Sequence of protein 1:
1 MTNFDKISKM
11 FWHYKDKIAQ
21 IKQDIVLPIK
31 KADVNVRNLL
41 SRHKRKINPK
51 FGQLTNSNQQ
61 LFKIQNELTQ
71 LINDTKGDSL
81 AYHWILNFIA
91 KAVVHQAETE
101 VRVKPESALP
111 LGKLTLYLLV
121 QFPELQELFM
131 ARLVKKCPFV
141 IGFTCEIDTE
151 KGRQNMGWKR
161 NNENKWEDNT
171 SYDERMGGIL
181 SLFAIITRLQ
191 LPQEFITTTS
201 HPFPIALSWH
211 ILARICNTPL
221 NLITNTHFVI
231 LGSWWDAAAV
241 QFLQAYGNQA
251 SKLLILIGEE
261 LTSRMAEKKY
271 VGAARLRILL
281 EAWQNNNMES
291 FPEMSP

Residue-level contacts at the interface:
Residue N248 in protein 1 interacts with residue L37 in protein 2 (closest heavy-atom distance 4.2 Å).
Residue W209 in protein 1 contacts residue V28 in protein 2 (closest heavy-atom distance 4.4 Å).
Residue A213 in protein 1 interacts with residue P29 in protein 2 (closest heavy-atom distance 3.6 Å).
Residue H210 in protein 1 contacts residue D30 in protein 2 (closest heavy-atom distance 2.9 Å).
Residue K252 in protein 1 contacts residue R19 in protein 2 (closest heavy-atom distance 4.5 Å).
Residue L256 in protein 1 is in contact with residue F23 in protein 2 (closest heavy-atom distance 3.6 Å).
Residue K252 in protein 1 is in contact with residue I17 in protein 2 (closest heavy-atom distance 3.0 Å).
Residue W209 in protein 1 is in contact with residue P29 in protein 2 (closest heavy-atom distance 2.8 Å).
Residue C216 in protein 1 is in contact with residue G26 in protein 2 (closest heavy-atom distance 3.0 Å).
Residue A206 in protein 1 contacts residue P32 in protein 2 (closest heavy-atom distance 3.7 Å).
Residue Q249 in protein 1 is in contact with residue F23 in protein 2 (closest heavy-atom distance 3.5 Å).
Residue M1 in protein 1 contacts residue G26 in protein 2 (closest heavy-atom distance 3.5 Å).
Residue I7 in protein 1 contacts residue D30 in protein 2 (closest heavy-atom distance 4.4 Å).
Residue H210 in protein 1 interacts with residue I31 in protein 2 (closest heavy-atom distance 4.2 Å).
Residue L220 in protein 1 contacts residue L25 in protein 2 (closest heavy-atom distance 4.3 Å).
Residue A213 in protein 1 interacts with residue D30 in protein 2 (closest heavy-atom distance 4.3 Å).
Residue N217 in protein 1 contacts residue L27 in protein 2 (closest heavy-atom distance 3.0 Å).
Residue Y246 in protein 1 interacts with residue V38 in protein 2 (closest heavy-atom distance 3.4 Å).
Residue N217 in protein 1 contacts residue E24 in protein 2 (closest heavy-atom distance 4.3 Å).
Residue L253 in protein 1 is in contact with residue F23 in protein 2 (closest heavy-atom distance 3.8 Å).
Residue W209 in protein 1 contacts residue I31 in protein 2 (closest heavy-atom distance 3.8 Å).
Residue N217 in protein 1 interacts with residue G26 in protein 2 (closest heavy-atom distance 3.0 Å).
Residue L253 in protein 1 interacts with residue V28 in protein 2 (closest heavy-atom distance 4.0 Å).
Residue L256 in protein 1 is in contact with residue E24 in protein 2 (closest heavy-atom distance 4.0 Å).
Residue Q249 in protein 1 contacts residue L37 in protein 2 (closest heavy-atom distance 2.9 Å).
Residue M1 in protein 1 contacts residue V28 in protein 2 (closest heavy-atom distance 3.0 Å).
Residue T2 in protein 1 interacts with residue D30 in protein 2 (closest heavy-atom distance 3.1 Å).
Residue K252 in protein 1 contacts residue A20 in protein 2 (closest heavy-atom distance 2.9 Å).
Residue C216 in protein 1 is in contact with residue V28 in protein 2 (closest heavy-atom distance 3.7 Å).
Residue K252 in protein 1 contacts residue F23 in protein 2 (closest heavy-atom distance 3.6 Å).
Residue N217 in protein 1 is in contact with residue V28 in protein 2 (closest heavy-atom distance 2.9 Å).
Residue Q249 in protein 1 is in contact with residue V38 in protein 2 (closest heavy-atom distance 4.2 Å).
Residue Y246 in protein 1 contacts residue P32 in protein 2 (closest heavy-atom distance 3.5 Å).
Residue W209 in protein 1 contacts residue D30 in protein 2 (closest heavy-atom distance 3.3 Å).
Residue R214 in protein 1 is in contact with residue D30 in protein 2 (closest heavy-atom distance 2.9 Å).
Residue M1 in protein 1 contacts residue L27 in protein 2 (closest heavy-atom distance 3.5 Å).
Residue N248 in protein 1 interacts with residue V38 in protein 2 (closest heavy-atom distance 3.5 Å).
Residue R264 in protein 1 contacts residue L25 in protein 2 (closest heavy-atom distance 3.9 Å).
Residue W209 in protein 1 contacts residue P32 in protein 2 (closest heavy-atom distance 3.6 Å).
Residue E260 in protein 1 contacts residue L25 in protein 2 (closest heavy-atom distance 4.0 Å).
Residue L256 in protein 1 interacts with residue L25 in protein 2 (closest heavy-atom distance 3.8 Å).
Residue C216 in protein 1 contacts residue L25 in protein 2 (closest heavy-atom distance 3.4 Å).
Residue W209 in protein 1 interacts with residue F23 in protein 2 (closest heavy-atom distance 3.8 Å).
Residue K252 in protein 1 interacts with residue K22 in protein 2 (closest heavy-atom distance 3.7 Å).
Residue G247 in protein 1 is in contact with residue V38 in protein 2 (closest heavy-atom distance 4.0 Å).
Residue K252 in protein 1 is in contact with residue F18 in protein 2 (closest heavy-atom distance 3.0 Å).
Residue K252 in protein 1 is in contact with residue N21 in protein 2 (closest heavy-atom distance 3.8 Å).
Residue Q249 in protein 1 contacts residue F18 in protein 2 (closest heavy-atom distance 2.8 Å).
Residue N217 in protein 1 contacts residue L25 in protein 2 (closest heavy-atom distance 4.3 Å).
Residue H210 in protein 1 is in contact with residue P32 in protein 2 (closest heavy-atom distance 3.9 Å).
Residue Q249 in protein 1 is in contact with residue P33 in protein 2 (closest heavy-atom distance 3.8 Å).
Residue M1 in protein 1 contacts residue P29 in protein 2 (closest heavy-atom distance 3.9 Å).
Residue W209 in protein 1 contacts residue F18 in protein 2 (closest heavy-atom distance 4.0 Å).
Residue Y246 in protein 1 contacts residue P33 in protein 2 (closest heavy-atom distance 4.0 Å).
Residue L256 in protein 1 interacts with residue V28 in protein 2 (closest heavy-atom distance 3.4 Å).
Residue M1 in protein 1 interacts with residue D30 in protein 2 (closest heavy-atom distance 3.6 Å).
Residue W209 in protein 1 is in contact with residue P33 in protein 2 (closest heavy-atom distance 3.7 Å).
Residue A213 in protein 1 interacts with residue V28 in protein 2 (closest heavy-atom distance 3.6 Å).
Residue N248 in protein 1 interacts with residue A39 in protein 2 (closest heavy-atom distance 2.8 Å).
Residue L261 in protein 1 interacts with residue L25 in protein 2 (closest heavy-atom distance 4.2 Å).

Sequence of protein 2:
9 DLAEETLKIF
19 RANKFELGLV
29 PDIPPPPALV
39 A

These two protein chains interact to form a complex.